Contacts between the two chains:
Residue R340 in chain A is in contact with residue D57 in chain B (closest heavy-atom distance 5.0 Å).
Residue R333 in chain A is in contact with residue D37 in chain B (closest heavy-atom distance 3.8 Å).
Residue R344 in chain A contacts residue V42 in chain B (closest heavy-atom distance 4.7 Å).
Residue L337 in chain A is in contact with residue M46 in chain B (closest heavy-atom distance 4.4 Å).
Residue R336 in chain A interacts with residue M46 in chain B (closest heavy-atom distance 3.5 Å).
Residue R260 in chain A contacts residue D37 in chain B (closest heavy-atom distance 4.2 Å).
Residue R333 in chain A interacts with residue D40 in chain B (closest heavy-atom distance 3.0 Å).
Residue R344 in chain A contacts residue E58 in chain B (closest heavy-atom distance 3.4 Å).
Residue R340 in chain A is in contact with residue E58 in chain B (closest heavy-atom distance 4.7 Å).
Residue R340 in chain A is in contact with residue M46 in chain B (closest heavy-atom distance 3.7 Å).
Residue R333 in chain A contacts residue E43 in chain B (closest heavy-atom distance 2.9 Å).
Residue L330 in chain A is in contact with residue L39 in chain B (closest heavy-atom distance 4.5 Å).
Residue R333 in chain A interacts with residue L39 in chain B (closest heavy-atom distance 3.5 Å).
Residue R340 in chain A is in contact with residue V56 in chain B (closest heavy-atom distance 3.6 Å).
Residue R333 in chain A contacts residue K16 in chain B (closest heavy-atom distance 4.0 Å).
Residue L337 in chain A interacts with residue L39 in chain B (closest heavy-atom distance 4.3 Å).
Residue R340 in chain A interacts with residue V42 in chain B (closest heavy-atom distance 4.2 Å).
Residue R340 in chain A contacts residue E49 in chain B (closest heavy-atom distance 2.8 Å).
Residue Y326 in chain A interacts with residue D37 in chain B (closest heavy-atom distance 4.6 Å).

Sequence of chain A:
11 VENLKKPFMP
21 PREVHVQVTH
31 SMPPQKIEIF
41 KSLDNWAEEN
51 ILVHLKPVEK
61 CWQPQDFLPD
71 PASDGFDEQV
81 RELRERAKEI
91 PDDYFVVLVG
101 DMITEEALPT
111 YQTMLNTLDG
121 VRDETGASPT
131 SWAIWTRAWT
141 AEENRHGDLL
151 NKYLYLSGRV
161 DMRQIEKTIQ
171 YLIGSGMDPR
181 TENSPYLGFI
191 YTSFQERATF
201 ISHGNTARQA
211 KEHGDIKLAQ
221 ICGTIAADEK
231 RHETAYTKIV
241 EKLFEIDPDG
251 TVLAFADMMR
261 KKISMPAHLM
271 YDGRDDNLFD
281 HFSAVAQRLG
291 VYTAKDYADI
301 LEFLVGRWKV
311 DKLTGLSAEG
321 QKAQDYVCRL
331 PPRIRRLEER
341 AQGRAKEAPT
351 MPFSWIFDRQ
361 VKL

Sequence of chain B:
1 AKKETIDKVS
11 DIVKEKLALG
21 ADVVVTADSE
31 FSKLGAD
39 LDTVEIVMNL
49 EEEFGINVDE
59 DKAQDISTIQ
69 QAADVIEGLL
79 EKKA

This data describes a binding interaction between two proteins.